Contacts between the two chains:
Residue L104 in chain A is in contact with residue G50 in chain B (closest heavy-atom distance 4.0 Å).
Residue I196 in chain A interacts with residue I49 in chain B (closest heavy-atom distance 4.0 Å).
Residue N152 in chain A interacts with residue T48 in chain B (closest heavy-atom distance 3.4 Å).
Residue T148 in chain A interacts with residue F51 in chain B (closest heavy-atom distance 3.0 Å).
Residue G106 in chain A interacts with residue G50 in chain B (closest heavy-atom distance 3.5 Å).
Residue R156 in chain A interacts with residue E57 in chain B (closest heavy-atom distance 4.0 Å).
Residue T148 in chain A contacts residue V53 in chain B (closest heavy-atom distance 3.6 Å).
Residue A108 in chain A is in contact with residue F51 in chain B (closest heavy-atom distance 4.0 Å).
Residue E107 in chain A interacts with residue D67 in chain B (closest heavy-atom distance 3.7 Å).
Residue D112 in chain A is in contact with residue I74 in chain B (closest heavy-atom distance 3.9 Å).
Residue I111 in chain A interacts with residue G50 in chain B (closest heavy-atom distance 3.9 Å).
Residue M145 in chain A contacts residue L77 in chain B (closest heavy-atom distance 3.8 Å).
Residue M167 in chain A contacts residue L77 in chain B (closest heavy-atom distance 3.5 Å).
Residue N168 in chain A contacts residue L77 in chain B (closest heavy-atom distance 3.7 Å).
Residue H151 in chain A contacts residue T48 in chain B (closest heavy-atom distance 3.2 Å).
Residue V138 in chain A is in contact with residue K73 in chain B (closest heavy-atom distance 3.6 Å).
Residue N154 in chain A contacts residue V53 in chain B (closest heavy-atom distance 3.6 Å).
Residue N154 in chain A is in contact with residue E57 in chain B (closest heavy-atom distance 3.7 Å).
Residue R103 in chain A interacts with residue P47 in chain B (closest heavy-atom distance 3.4 Å).
Residue I196 in chain A interacts with residue P47 in chain B (closest heavy-atom distance 3.6 Å).
Residue M159 in chain A contacts residue Y81 in chain B (closest heavy-atom distance 3.2 Å).
Residue R156 in chain A is in contact with residue E17 in chain B (closest heavy-atom distance 3.5 Å).
Residue P153 in chain A interacts with residue T48 in chain B (closest heavy-atom distance 4.1 Å).
Residue D112 in chain A interacts with residue G70 in chain B (closest heavy-atom distance 3.8 Å).
Residue N147 in chain A interacts with residue I49 in chain B (closest heavy-atom distance 2.7 Å).
Residue G106 in chain A interacts with residue N52 in chain B (closest heavy-atom distance 3.0 Å).
Residue T148 in chain A contacts residue I49 in chain B (closest heavy-atom distance 3.8 Å).
Residue M159 in chain A contacts residue H80 in chain B (closest heavy-atom distance 4.1 Å).
Residue E116 in chain A contacts residue Q71 in chain B (closest heavy-atom distance 2.8 Å).
Residue L104 in chain A interacts with residue I49 in chain B (closest heavy-atom distance 4.0 Å).
Residue I144 in chain A contacts residue G50 in chain B (closest heavy-atom distance 3.8 Å).
Residue Y141 in chain A interacts with residue L77 in chain B (closest heavy-atom distance 3.8 Å).
Residue Y141 in chain A contacts residue I74 in chain B (closest heavy-atom distance 3.7 Å).
Residue Y141 in chain A contacts residue F51 in chain B (closest heavy-atom distance 3.3 Å).
Residue Y137 in chain A is in contact with residue I74 in chain B (closest heavy-atom distance 3.8 Å).
Residue V138 in chain A is in contact with residue L77 in chain B (closest heavy-atom distance 3.6 Å).
Residue N147 in chain A interacts with residue T48 in chain B (closest heavy-atom distance 3.9 Å).
Residue D134 in chain A interacts with residue K73 in chain B (closest heavy-atom distance 3.1 Å).
Residue G106 in chain A interacts with residue F51 in chain B (closest heavy-atom distance 3.6 Å).
Residue I111 in chain A is in contact with residue F51 in chain B (closest heavy-atom distance 3.6 Å).
Residue D149 in chain A contacts residue Y81 in chain B (closest heavy-atom distance 2.6 Å).
Residue P105 in chain A is in contact with residue G50 in chain B (closest heavy-atom distance 3.7 Å).
Residue D112 in chain A contacts residue Q71 in chain B (closest heavy-atom distance 3.0 Å).
Residue K195 in chain A interacts with residue I49 in chain B (closest heavy-atom distance 3.8 Å).
Residue S142 in chain A is in contact with residue L77 in chain B (closest heavy-atom distance 3.8 Å).
Residue Q109 in chain A interacts with residue G70 in chain B (closest heavy-atom distance 3.9 Å).
Residue P197 in chain A contacts residue I49 in chain B (closest heavy-atom distance 4.0 Å).
Residue Y137 in chain A contacts residue Q71 in chain B (closest heavy-atom distance 3.1 Å).
Residue I144 in chain A is in contact with residue F51 in chain B (closest heavy-atom distance 3.6 Å).
Residue N152 in chain A is in contact with residue V53 in chain B (closest heavy-atom distance 3.7 Å).
Residue N154 in chain A is in contact with residue T55 in chain B (closest heavy-atom distance 3.4 Å).
Residue P153 in chain A interacts with residue I46 in chain B (closest heavy-atom distance 4.0 Å).
Residue M145 in chain A contacts residue Y81 in chain B (closest heavy-atom distance 3.9 Å).
Residue A108 in chain A is in contact with residue D67 in chain B (closest heavy-atom distance 2.9 Å).
Residue A108 in chain A interacts with residue G69 in chain B (closest heavy-atom distance 3.8 Å).
Residue R163 in chain A interacts with residue H80 in chain B (closest heavy-atom distance 3.5 Å).
Residue M145 in chain A interacts with residue F51 in chain B (closest heavy-atom distance 3.6 Å).
Residue Y137 in chain A contacts residue K73 in chain B (closest heavy-atom distance 3.9 Å).
Residue T148 in chain A is in contact with residue G50 in chain B (closest heavy-atom distance 3.4 Å).
Residue F194 in chain A is in contact with residue I49 in chain B (closest heavy-atom distance 3.7 Å).

Sequence of chain A:
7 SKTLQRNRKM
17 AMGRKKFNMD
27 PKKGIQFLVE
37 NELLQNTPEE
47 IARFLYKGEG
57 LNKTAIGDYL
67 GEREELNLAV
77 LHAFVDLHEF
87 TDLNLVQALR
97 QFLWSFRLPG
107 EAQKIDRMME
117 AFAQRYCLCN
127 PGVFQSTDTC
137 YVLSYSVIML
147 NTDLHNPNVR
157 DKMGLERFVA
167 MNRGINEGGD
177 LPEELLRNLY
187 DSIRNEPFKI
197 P

These two protein chains interact to form a complex.

Sequence of chain B:
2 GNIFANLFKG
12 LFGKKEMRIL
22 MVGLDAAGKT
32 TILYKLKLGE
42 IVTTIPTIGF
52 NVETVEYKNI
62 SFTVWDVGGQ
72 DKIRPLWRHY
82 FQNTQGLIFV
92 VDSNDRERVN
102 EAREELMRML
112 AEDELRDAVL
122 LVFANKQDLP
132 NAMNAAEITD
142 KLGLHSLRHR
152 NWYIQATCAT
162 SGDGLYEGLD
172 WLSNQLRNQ